Interface contacts:
Residue D40 in chain B interacts with residue Q2 in chain A (closest heavy-atom distance 2.8 Å).
Residue D92 in chain B interacts with residue I3 in chain A (closest heavy-atom distance 3.4 Å).
Residue I41 in chain B interacts with residue I3 in chain A (closest heavy-atom distance 3.4 Å).
Residue T100 in chain B interacts with residue P1 in chain A (closest heavy-atom distance 4.1 Å).
Residue T44 in chain B contacts residue P7 in chain A (closest heavy-atom distance 4.4 Å).
Residue V43 in chain B contacts residue P7 in chain A (closest heavy-atom distance 4.8 Å).
Residue V43 in chain B is in contact with residue N5 in chain A (closest heavy-atom distance 3.6 Å).
Residue Q38 in chain B is in contact with residue P1 in chain A (closest heavy-atom distance 3.7 Å).
Residue D40 in chain B is in contact with residue P1 in chain A (closest heavy-atom distance 3.5 Å).
Residue G39 in chain B interacts with residue P1 in chain A (closest heavy-atom distance 3.5 Å).
Residue K95 in chain B interacts with residue N5 in chain A (closest heavy-atom distance 4.7 Å).
Residue F102 in chain B interacts with residue Q2 in chain A (closest heavy-atom distance 4.5 Å).
Residue T42 in chain B contacts residue I4 in chain A (closest heavy-atom distance 3.4 Å).
Residue A101 in chain B contacts residue Q2 in chain A (closest heavy-atom distance 3.9 Å).
Residue D94 in chain B interacts with residue R6 in chain A (closest heavy-atom distance 3.1 Å).
Residue G74 in chain B interacts with residue N5 in chain A (closest heavy-atom distance 4.5 Å).
Residue I49 in chain B is in contact with residue I3 in chain A (closest heavy-atom distance 3.5 Å).
Residue D119 in chain B contacts residue P1 in chain A (closest heavy-atom distance 3.2 Å).
Residue D92 in chain B contacts residue N5 in chain A (closest heavy-atom distance 2.5 Å).
Residue T42 in chain B interacts with residue R6 in chain A (closest heavy-atom distance 4.1 Å).
Residue G39 in chain B contacts residue Q2 in chain A (closest heavy-atom distance 4.8 Å).
Residue L90 in chain B interacts with residue I3 in chain A (closest heavy-atom distance 4.4 Å).
Residue Y29 in chain B contacts residue P1 in chain A (closest heavy-atom distance 3.7 Å).
Residue Q45 in chain B interacts with residue R6 in chain A (closest heavy-atom distance 4.6 Å).
Residue I75 in chain B interacts with residue I3 in chain A (closest heavy-atom distance 4.2 Å).
Residue G98 in chain B contacts residue I4 in chain A (closest heavy-atom distance 3.5 Å).
Residue V43 in chain B contacts residue R6 in chain A (closest heavy-atom distance 2.7 Å).
Residue T96 in chain B is in contact with residue P7 in chain A (closest heavy-atom distance 4.0 Å).
Residue T99 in chain B contacts residue I4 in chain A (closest heavy-atom distance 3.6 Å).
Residue I41 in chain B contacts residue I4 in chain A (closest heavy-atom distance 3.0 Å).
Residue V43 in chain B contacts residue I3 in chain A (closest heavy-atom distance 3.6 Å).
Residue G98 in chain B is in contact with residue I3 in chain A (closest heavy-atom distance 4.0 Å).
Residue F104 in chain B contacts residue P1 in chain A (closest heavy-atom distance 3.8 Å).
Residue P97 in chain B contacts residue N5 in chain A (closest heavy-atom distance 3.7 Å).
Residue A101 in chain B contacts residue I3 in chain A (closest heavy-atom distance 5.0 Å).
Residue T96 in chain B interacts with residue N5 in chain A (closest heavy-atom distance 3.0 Å).
Residue F102 in chain B interacts with residue P1 in chain A (closest heavy-atom distance 2.9 Å).
Residue V43 in chain B contacts residue I4 in chain A (closest heavy-atom distance 2.7 Å).
Residue I75 in chain B is in contact with residue N5 in chain A (closest heavy-atom distance 3.1 Å).
Residue T100 in chain B is in contact with residue I3 in chain A (closest heavy-atom distance 2.8 Å).
Residue D94 in chain B is in contact with residue P7 in chain A (closest heavy-atom distance 3.3 Å).
Residue G98 in chain B contacts residue N5 in chain A (closest heavy-atom distance 2.8 Å).
Residue D94 in chain B contacts residue N5 in chain A (closest heavy-atom distance 3.3 Å).
Residue T99 in chain B is in contact with residue Q2 in chain A (closest heavy-atom distance 3.5 Å).
Residue Y51 in chain B interacts with residue P1 in chain A (closest heavy-atom distance 4.5 Å).
Residue K95 in chain B interacts with residue P7 in chain A (closest heavy-atom distance 3.7 Å).
Residue T100 in chain B interacts with residue Q2 in chain A (closest heavy-atom distance 3.2 Å).
Residue T44 in chain B is in contact with residue R6 in chain A (closest heavy-atom distance 3.4 Å).
Residue T99 in chain B is in contact with residue I3 in chain A (closest heavy-atom distance 3.2 Å).
Residue I76 in chain B interacts with residue I3 in chain A (closest heavy-atom distance 4.1 Å).
Residue A101 in chain B is in contact with residue P1 in chain A (closest heavy-atom distance 3.3 Å).
Residue I41 in chain B is in contact with residue Q2 in chain A (closest heavy-atom distance 3.2 Å).
Residue P97 in chain B interacts with residue P7 in chain A (closest heavy-atom distance 3.4 Å).
Residue S117 in chain B is in contact with residue P1 in chain A (closest heavy-atom distance 4.5 Å).
Residue T99 in chain B contacts residue N5 in chain A (closest heavy-atom distance 4.9 Å).
Residue Y51 in chain B is in contact with residue I3 in chain A (closest heavy-atom distance 4.1 Å).
Residue F102 in chain B contacts residue I3 in chain A (closest heavy-atom distance 3.6 Å).

This data describes a binding interaction between two proteins.

Sequence of chain B:
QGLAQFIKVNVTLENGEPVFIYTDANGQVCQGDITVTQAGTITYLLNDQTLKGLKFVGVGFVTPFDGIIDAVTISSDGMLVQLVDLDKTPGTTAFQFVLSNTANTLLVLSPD

Sequence of chain A:
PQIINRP